Sequence of protein 2:
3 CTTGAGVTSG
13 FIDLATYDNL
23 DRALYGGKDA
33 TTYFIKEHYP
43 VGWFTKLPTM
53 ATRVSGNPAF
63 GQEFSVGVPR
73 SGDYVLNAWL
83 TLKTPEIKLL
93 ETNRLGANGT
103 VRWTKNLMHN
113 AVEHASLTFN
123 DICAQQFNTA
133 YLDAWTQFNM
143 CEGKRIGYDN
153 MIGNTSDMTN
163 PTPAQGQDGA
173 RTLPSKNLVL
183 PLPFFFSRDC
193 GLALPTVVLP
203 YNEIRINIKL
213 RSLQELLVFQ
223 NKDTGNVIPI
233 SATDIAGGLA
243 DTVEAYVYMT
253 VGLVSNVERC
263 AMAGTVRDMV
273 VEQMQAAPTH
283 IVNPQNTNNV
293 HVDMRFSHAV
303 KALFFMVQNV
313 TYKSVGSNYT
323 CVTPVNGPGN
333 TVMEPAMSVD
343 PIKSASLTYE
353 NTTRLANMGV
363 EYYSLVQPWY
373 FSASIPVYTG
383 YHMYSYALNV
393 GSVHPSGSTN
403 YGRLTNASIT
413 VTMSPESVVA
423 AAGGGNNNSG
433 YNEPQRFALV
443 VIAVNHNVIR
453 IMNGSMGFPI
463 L

Interface contacts:
Residue F13 in protein 2 contacts residue K403 in protein 1 (closest heavy-atom distance 4.5 Å).
Residue F13 in protein 2 is in contact with residue F404 in protein 1 (closest heavy-atom distance 4.5 Å).
Residue A17 in protein 2 contacts residue D407 in protein 1 (closest heavy-atom distance 4.4 Å).
Residue I14 in protein 2 is in contact with residue I409 in protein 1 (closest heavy-atom distance 3.7 Å).
Residue T18 in protein 2 contacts residue I411 in protein 1 (closest heavy-atom distance 4.8 Å).
Residue A17 in protein 2 contacts residue I411 in protein 1 (closest heavy-atom distance 4.9 Å).
Residue I14 in protein 2 contacts residue D407 in protein 1 (closest heavy-atom distance 4.6 Å).
Residue T10 in protein 2 is in contact with residue F404 in protein 1 (closest heavy-atom distance 5.0 Å).

These two protein chains interact to form a complex.

Sequence of protein 1:
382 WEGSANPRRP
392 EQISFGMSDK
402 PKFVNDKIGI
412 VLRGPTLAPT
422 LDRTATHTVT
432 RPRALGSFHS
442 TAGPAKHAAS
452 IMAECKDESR